Residue-level contacts at the interface:
Residue M126 in chain A interacts with residue D6 in chain B (closest heavy-atom distance 3.8 Å).
Residue G238 in chain A is in contact with residue G5 in chain B (closest heavy-atom distance 4.9 Å).
Residue H230 in chain A interacts with residue F2 in chain B (closest heavy-atom distance 2.9 Å).
Residue A237 in chain A is in contact with residue I8 in chain B (closest heavy-atom distance 3.7 Å).
Residue G236 in chain A is in contact with residue F2 in chain B (closest heavy-atom distance 4.4 Å).
Residue G238 in chain A contacts residue Y4 in chain B (closest heavy-atom distance 4.2 Å).
Residue K231 in chain A is in contact with residue T1 in chain B (closest heavy-atom distance 4.4 Å).
Residue G234 in chain A interacts with residue G7 in chain B (closest heavy-atom distance 3.1 Å).
Residue S76 in chain A contacts residue I8 in chain B (closest heavy-atom distance 4.0 Å).
Residue N78 in chain A interacts with residue I8 in chain B (closest heavy-atom distance 3.4 Å).
Residue P99 in chain A is in contact with residue D6 in chain B (closest heavy-atom distance 4.3 Å).
Residue N78 in chain A is in contact with residue G7 in chain B (closest heavy-atom distance 4.8 Å).
Residue P227 in chain A interacts with residue Y4 in chain B (closest heavy-atom distance 3.5 Å).
Residue S76 in chain A interacts with residue G7 in chain B (closest heavy-atom distance 2.8 Å).
Residue I235 in chain A contacts residue I8 in chain B (closest heavy-atom distance 4.5 Å).
Residue F239 in chain A interacts with residue Y4 in chain B (closest heavy-atom distance 4.3 Å).
Residue F150 in chain A contacts residue G5 in chain B (closest heavy-atom distance 4.0 Å).
Residue G228 in chain A interacts with residue E3 in chain B (closest heavy-atom distance 4.1 Å).
Residue M126 in chain A interacts with residue Y4 in chain B (closest heavy-atom distance 3.0 Å).
Residue G183 in chain A interacts with residue I8 in chain B (closest heavy-atom distance 3.7 Å).
Residue P229 in chain A contacts residue F2 in chain B (closest heavy-atom distance 3.8 Å).
Residue Q149 in chain A is in contact with residue I8 in chain B (closest heavy-atom distance 3.1 Å).
Residue A237 in chain A contacts residue Y4 in chain B (closest heavy-atom distance 2.9 Å).
Residue T79 in chain A contacts residue I8 in chain B (closest heavy-atom distance 3.3 Å).
Residue T184 in chain A contacts residue I8 in chain B (closest heavy-atom distance 4.0 Å).
Residue S76 in chain A contacts residue G5 in chain B (closest heavy-atom distance 4.5 Å).
Residue A237 in chain A contacts residue E3 in chain B (closest heavy-atom distance 4.2 Å).
Residue G234 in chain A interacts with residue I8 in chain B (closest heavy-atom distance 3.6 Å).
Residue Q233 in chain A contacts residue F2 in chain B (closest heavy-atom distance 3.4 Å).
Residue M126 in chain A interacts with residue G5 in chain B (closest heavy-atom distance 3.7 Å).
Residue Q233 in chain A contacts residue G7 in chain B (closest heavy-atom distance 3.5 Å).
Residue M126 in chain A contacts residue E3 in chain B (closest heavy-atom distance 4.4 Å).
Residue F239 in chain A is in contact with residue G5 in chain B (closest heavy-atom distance 4.0 Å).
Residue K231 in chain A is in contact with residue F2 in chain B (closest heavy-atom distance 3.8 Å).
Residue A237 in chain A is in contact with residue G5 in chain B (closest heavy-atom distance 2.9 Å).
Residue F150 in chain A contacts residue I8 in chain B (closest heavy-atom distance 3.8 Å).
Residue I232 in chain A is in contact with residue F2 in chain B (closest heavy-atom distance 4.4 Å).
Residue T75 in chain A is in contact with residue I8 in chain B (closest heavy-atom distance 2.7 Å).
Residue G77 in chain A contacts residue G7 in chain B (closest heavy-atom distance 3.6 Å).
Residue H230 in chain A is in contact with residue T1 in chain B (closest heavy-atom distance 3.2 Å).
Residue G77 in chain A is in contact with residue I8 in chain B (closest heavy-atom distance 3.5 Å).
Residue P229 in chain A interacts with residue E3 in chain B (closest heavy-atom distance 3.6 Å).
Residue P229 in chain A contacts residue T1 in chain B (closest heavy-atom distance 3.6 Å).
Residue S76 in chain A interacts with residue D6 in chain B (closest heavy-atom distance 2.6 Å).
Residue G236 in chain A is in contact with residue Y4 in chain B (closest heavy-atom distance 4.9 Å).
Residue G228 in chain A interacts with residue F2 in chain B (closest heavy-atom distance 3.9 Å).

The following describes two proteins that form a bound complex.

Sequence of chain B:
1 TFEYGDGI

Sequence of chain A:
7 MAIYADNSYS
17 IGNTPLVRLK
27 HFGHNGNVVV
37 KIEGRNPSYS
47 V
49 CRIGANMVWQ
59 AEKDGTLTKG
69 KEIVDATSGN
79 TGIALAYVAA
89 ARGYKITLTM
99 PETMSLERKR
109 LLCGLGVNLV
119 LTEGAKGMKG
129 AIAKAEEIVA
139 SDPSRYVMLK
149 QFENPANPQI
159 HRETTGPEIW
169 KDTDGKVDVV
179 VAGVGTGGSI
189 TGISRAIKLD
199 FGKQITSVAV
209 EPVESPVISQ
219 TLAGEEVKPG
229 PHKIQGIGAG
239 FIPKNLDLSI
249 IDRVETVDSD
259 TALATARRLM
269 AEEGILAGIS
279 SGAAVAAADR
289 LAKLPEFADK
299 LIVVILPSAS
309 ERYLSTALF